Sequence of the first protein:
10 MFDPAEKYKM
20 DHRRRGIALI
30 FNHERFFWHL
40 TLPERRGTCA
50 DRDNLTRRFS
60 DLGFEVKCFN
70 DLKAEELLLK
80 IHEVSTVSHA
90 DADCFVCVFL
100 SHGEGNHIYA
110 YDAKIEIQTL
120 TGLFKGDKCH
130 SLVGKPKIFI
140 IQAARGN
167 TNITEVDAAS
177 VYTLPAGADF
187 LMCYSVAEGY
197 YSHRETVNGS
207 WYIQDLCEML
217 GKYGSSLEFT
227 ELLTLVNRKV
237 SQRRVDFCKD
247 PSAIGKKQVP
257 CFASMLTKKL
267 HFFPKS

The following describes two proteins that form a bound complex.

Contacts between the two chains:
Residue H38 in the first protein is in contact with residue L16 in the second protein (closest heavy-atom distance 3.2 Å).
Residue K113 in the first protein contacts residue E12 in the second protein (closest heavy-atom distance 5.0 Å).
Residue E74 in the first protein contacts residue L8 in the second protein (closest heavy-atom distance 3.4 Å).
Residue F36 in the first protein is in contact with residue L16 in the second protein (closest heavy-atom distance 3.5 Å).
Residue W37 in the first protein contacts residue E17 in the second protein (closest heavy-atom distance 5.0 Å).
Residue L77 in the first protein contacts residue L8 in the second protein (closest heavy-atom distance 3.9 Å).
Residue W37 in the first protein contacts residue L16 in the second protein (closest heavy-atom distance 4.4 Å).
Residue W37 in the first protein interacts with residue R18 in the second protein (closest heavy-atom distance 3.9 Å).
Residue L78 in the first protein is in contact with residue L8 in the second protein (closest heavy-atom distance 3.8 Å).

Sequence of the second protein:
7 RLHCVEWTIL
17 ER